Sequence of the second protein:
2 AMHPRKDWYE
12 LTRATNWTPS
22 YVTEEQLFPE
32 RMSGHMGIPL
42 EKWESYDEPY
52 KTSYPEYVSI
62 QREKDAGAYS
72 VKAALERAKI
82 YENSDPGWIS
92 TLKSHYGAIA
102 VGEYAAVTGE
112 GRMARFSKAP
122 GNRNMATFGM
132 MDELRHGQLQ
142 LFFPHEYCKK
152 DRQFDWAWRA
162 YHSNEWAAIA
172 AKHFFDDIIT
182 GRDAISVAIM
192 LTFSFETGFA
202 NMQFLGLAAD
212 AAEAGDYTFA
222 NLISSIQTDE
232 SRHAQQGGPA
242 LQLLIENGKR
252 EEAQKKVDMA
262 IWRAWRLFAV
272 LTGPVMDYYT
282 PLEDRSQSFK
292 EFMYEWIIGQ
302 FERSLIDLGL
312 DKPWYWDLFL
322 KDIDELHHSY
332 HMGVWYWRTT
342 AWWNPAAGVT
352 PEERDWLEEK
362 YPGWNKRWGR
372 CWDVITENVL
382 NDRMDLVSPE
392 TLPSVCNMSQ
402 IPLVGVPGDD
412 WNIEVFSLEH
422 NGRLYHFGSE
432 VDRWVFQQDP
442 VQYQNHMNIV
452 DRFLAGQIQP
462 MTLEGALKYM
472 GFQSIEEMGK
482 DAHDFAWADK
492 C

The following describes two proteins that form a bound complex.

Residue-level contacts at the interface:
Residue A79 in the second protein contacts residue Y218 in the first protein (closest heavy-atom distance 3.3 Å).
Residue Y218 in the second protein interacts with residue A75 in the first protein (closest heavy-atom distance 4.2 Å).
Residue A67 in the second protein interacts with residue S71 in the first protein (closest heavy-atom distance 5.0 Å).
Residue V72 in the second protein contacts residue V72 in the first protein (closest heavy-atom distance 4.4 Å).
Residue A75 in the second protein contacts residue Y218 in the first protein (closest heavy-atom distance 4.2 Å).
Residue S71 in the second protein interacts with residue S71 in the first protein (closest heavy-atom distance 4.5 Å).
Residue N222 in the second protein is in contact with residue A75 in the first protein (closest heavy-atom distance 4.0 Å).
Residue Y218 in the second protein is in contact with residue L76 in the first protein (closest heavy-atom distance 3.6 Å).
Residue S71 in the second protein contacts residue A67 in the first protein (closest heavy-atom distance 5.0 Å).
Residue G68 in the second protein contacts residue S71 in the first protein (closest heavy-atom distance 3.7 Å).
Residue V72 in the second protein contacts residue S71 in the first protein (closest heavy-atom distance 4.0 Å).
Residue R78 in the second protein interacts with residue Y218 in the first protein (closest heavy-atom distance 3.3 Å).
Residue A75 in the second protein contacts residue N222 in the first protein (closest heavy-atom distance 4.0 Å).
Residue S71 in the second protein interacts with residue V72 in the first protein (closest heavy-atom distance 4.0 Å).
Residue L76 in the second protein contacts residue Y218 in the first protein (closest heavy-atom distance 3.6 Å).
Residue A75 in the second protein contacts residue V72 in the first protein (closest heavy-atom distance 3.6 Å).
Residue Y218 in the second protein interacts with residue A79 in the first protein (closest heavy-atom distance 3.3 Å).
Residue R63 in the second protein is in contact with residue R63 in the first protein (closest heavy-atom distance 3.9 Å).
Residue Y218 in the second protein contacts residue R78 in the first protein (closest heavy-atom distance 3.3 Å).
Residue V72 in the second protein contacts residue A75 in the first protein (closest heavy-atom distance 3.6 Å).
Residue L76 in the second protein contacts residue L76 in the first protein (closest heavy-atom distance 4.4 Å).
Residue S71 in the second protein interacts with residue G68 in the first protein (closest heavy-atom distance 3.7 Å).

Sequence of the first protein:
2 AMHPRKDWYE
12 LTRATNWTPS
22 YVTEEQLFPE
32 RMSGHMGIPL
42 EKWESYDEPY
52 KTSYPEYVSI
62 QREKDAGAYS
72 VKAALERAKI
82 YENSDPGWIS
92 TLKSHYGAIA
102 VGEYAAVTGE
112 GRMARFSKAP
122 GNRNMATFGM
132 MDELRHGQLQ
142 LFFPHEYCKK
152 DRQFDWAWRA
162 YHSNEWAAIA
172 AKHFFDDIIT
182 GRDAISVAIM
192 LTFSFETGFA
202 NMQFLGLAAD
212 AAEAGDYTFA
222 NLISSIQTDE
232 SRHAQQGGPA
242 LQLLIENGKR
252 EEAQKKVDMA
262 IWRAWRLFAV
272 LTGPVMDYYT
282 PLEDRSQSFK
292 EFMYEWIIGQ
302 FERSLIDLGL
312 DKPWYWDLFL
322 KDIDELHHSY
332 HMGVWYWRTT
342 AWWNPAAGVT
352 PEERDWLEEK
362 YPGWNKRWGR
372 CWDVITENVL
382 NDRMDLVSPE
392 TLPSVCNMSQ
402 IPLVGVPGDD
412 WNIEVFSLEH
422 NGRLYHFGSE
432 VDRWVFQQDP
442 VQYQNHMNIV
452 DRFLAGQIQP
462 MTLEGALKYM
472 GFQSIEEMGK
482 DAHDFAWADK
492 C